The following describes two proteins that form a bound complex.

Sequence of chain A:
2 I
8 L

Sequence of chain B:
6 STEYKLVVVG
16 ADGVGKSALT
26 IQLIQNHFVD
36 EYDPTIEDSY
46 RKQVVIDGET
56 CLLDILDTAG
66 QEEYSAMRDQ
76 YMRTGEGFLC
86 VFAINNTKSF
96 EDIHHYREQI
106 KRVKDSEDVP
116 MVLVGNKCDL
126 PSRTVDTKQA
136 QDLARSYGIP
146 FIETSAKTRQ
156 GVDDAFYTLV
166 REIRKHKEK

Interface contacts:
Residue Q66 in chain B is in contact with residue L8 in chain A (closest heavy-atom distance 3.8 Å).
Residue R73 in chain B is in contact with residue L8 in chain A (closest heavy-atom distance 3.5 Å).
Residue Q104 in chain B contacts residue I2 in chain A (closest heavy-atom distance 2.8 Å).
Residue V108 in chain B is in contact with residue I2 in chain A (closest heavy-atom distance 4.0 Å).
Residue M77 in chain B is in contact with residue I2 in chain A (closest heavy-atom distance 4.5 Å).
Residue R107 in chain B interacts with residue I2 in chain A (closest heavy-atom distance 3.6 Å).